Residue-level contacts at the interface:
Residue S116 in protein 2 contacts residue Y13 in protein 1 (closest heavy-atom distance 2.7 Å).
Residue Y84 in protein 2 contacts residue Y13 in protein 1 (closest heavy-atom distance 2.8 Å).
Residue W147 in protein 2 is in contact with residue Y13 in protein 1 (closest heavy-atom distance 3.8 Å).
Residue W147 in protein 2 contacts residue A12 in protein 1 (closest heavy-atom distance 3.0 Å).
Residue R97 in protein 2 contacts residue E3 in protein 1 (closest heavy-atom distance 2.8 Å).
Residue L81 in protein 2 is in contact with residue Y13 in protein 1 (closest heavy-atom distance 3.6 Å).
Residue R62 in protein 2 interacts with residue P4 in protein 1 (closest heavy-atom distance 4.3 Å).
Residue R62 in protein 2 interacts with residue L1 in protein 1 (closest heavy-atom distance 3.6 Å).
Residue T73 in protein 2 contacts residue A12 in protein 1 (closest heavy-atom distance 3.8 Å).
Residue Q96 in protein 2 is in contact with residue Y13 in protein 1 (closest heavy-atom distance 4.6 Å).
Residue N80 in protein 2 contacts residue Y13 in protein 1 (closest heavy-atom distance 3.0 Å).
Residue L163 in protein 2 interacts with residue L1 in protein 1 (closest heavy-atom distance 4.1 Å).
Residue Y123 in protein 2 is in contact with residue Y13 in protein 1 (closest heavy-atom distance 3.7 Å).
Residue T143 in protein 2 contacts residue Y13 in protein 1 (closest heavy-atom distance 2.7 Å).
Residue Y99 in protein 2 interacts with residue E3 in protein 1 (closest heavy-atom distance 3.0 Å).
Residue Y7 in protein 2 interacts with residue P2 in protein 1 (closest heavy-atom distance 3.2 Å).
Residue Y159 in protein 2 interacts with residue P4 in protein 1 (closest heavy-atom distance 3.6 Å).
Residue Y9 in protein 2 contacts residue E3 in protein 1 (closest heavy-atom distance 4.7 Å).
Residue L163 in protein 2 is in contact with residue P4 in protein 1 (closest heavy-atom distance 3.4 Å).
Residue I66 in protein 2 interacts with residue P2 in protein 1 (closest heavy-atom distance 4.1 Å).
Residue T73 in protein 2 is in contact with residue T11 in protein 1 (closest heavy-atom distance 4.3 Å).
Residue I95 in protein 2 interacts with residue Y13 in protein 1 (closest heavy-atom distance 3.9 Å).
Residue T69 in protein 2 contacts residue L10 in protein 1 (closest heavy-atom distance 4.3 Å).
Residue I124 in protein 2 interacts with residue Y13 in protein 1 (closest heavy-atom distance 4.6 Å).
Residue W167 in protein 2 interacts with residue L1 in protein 1 (closest heavy-atom distance 3.6 Å).
Residue N63 in protein 2 is in contact with residue L1 in protein 1 (closest heavy-atom distance 3.9 Å).
Residue Y99 in protein 2 interacts with residue P2 in protein 1 (closest heavy-atom distance 3.2 Å).
Residue F67 in protein 2 contacts residue P2 in protein 1 (closest heavy-atom distance 3.6 Å).
Residue Y7 in protein 2 interacts with residue L1 in protein 1 (closest heavy-atom distance 3.0 Å).
Residue I66 in protein 2 is in contact with residue E3 in protein 1 (closest heavy-atom distance 3.5 Å).
Residue Y171 in protein 2 is in contact with residue L1 in protein 1 (closest heavy-atom distance 2.7 Å).
Residue K146 in protein 2 interacts with residue A12 in protein 1 (closest heavy-atom distance 3.4 Å).
Residue Y9 in protein 2 interacts with residue P2 in protein 1 (closest heavy-atom distance 3.9 Å).
Residue E76 in protein 2 contacts residue A12 in protein 1 (closest heavy-atom distance 3.7 Å).
Residue R156 in protein 2 contacts residue E3 in protein 1 (closest heavy-atom distance 3.3 Å).
Residue R97 in protein 2 contacts residue Y13 in protein 1 (closest heavy-atom distance 3.9 Å).
Residue S77 in protein 2 interacts with residue Y13 in protein 1 (closest heavy-atom distance 2.9 Å).
Residue S77 in protein 2 contacts residue A12 in protein 1 (closest heavy-atom distance 3.5 Å).
Residue T69 in protein 2 interacts with residue L5 in protein 1 (closest heavy-atom distance 3.4 Å).
Residue M5 in protein 2 is in contact with residue L1 in protein 1 (closest heavy-atom distance 3.8 Å).
Residue A155 in protein 2 contacts residue E3 in protein 1 (closest heavy-atom distance 4.6 Å).
Residue Y59 in protein 2 contacts residue L1 in protein 1 (closest heavy-atom distance 4.0 Å).
Residue V152 in protein 2 is in contact with residue T11 in protein 1 (closest heavy-atom distance 3.7 Å).
Residue D114 in protein 2 contacts residue E3 in protein 1 (closest heavy-atom distance 4.7 Å).
Residue Y159 in protein 2 is in contact with residue E3 in protein 1 (closest heavy-atom distance 3.6 Å).
Residue I66 in protein 2 interacts with residue L5 in protein 1 (closest heavy-atom distance 4.2 Å).
Residue Y159 in protein 2 contacts residue L1 in protein 1 (closest heavy-atom distance 2.5 Å).
Residue Q65 in protein 2 interacts with residue L5 in protein 1 (closest heavy-atom distance 4.0 Å).
Residue K146 in protein 2 interacts with residue Y13 in protein 1 (closest heavy-atom distance 3.0 Å).
Residue Y159 in protein 2 is in contact with residue P2 in protein 1 (closest heavy-atom distance 3.5 Å).
Residue N70 in protein 2 contacts residue L10 in protein 1 (closest heavy-atom distance 3.6 Å).
Residue N63 in protein 2 interacts with residue P2 in protein 1 (closest heavy-atom distance 3.1 Å).
Residue I66 in protein 2 interacts with residue P4 in protein 1 (closest heavy-atom distance 3.8 Å).
Residue A150 in protein 2 contacts residue T11 in protein 1 (closest heavy-atom distance 3.8 Å).
Residue Y74 in protein 2 is in contact with residue Y13 in protein 1 (closest heavy-atom distance 3.2 Å).
Residue T73 in protein 2 is in contact with residue L10 in protein 1 (closest heavy-atom distance 3.6 Å).
Residue K146 in protein 2 interacts with residue T11 in protein 1 (closest heavy-atom distance 4.0 Å).
Residue W147 in protein 2 is in contact with residue T11 in protein 1 (closest heavy-atom distance 3.5 Å).
Residue N80 in protein 2 contacts residue A12 in protein 1 (closest heavy-atom distance 3.9 Å).
Residue N70 in protein 2 is in contact with residue L5 in protein 1 (closest heavy-atom distance 4.1 Å).

Sequence of protein 2:
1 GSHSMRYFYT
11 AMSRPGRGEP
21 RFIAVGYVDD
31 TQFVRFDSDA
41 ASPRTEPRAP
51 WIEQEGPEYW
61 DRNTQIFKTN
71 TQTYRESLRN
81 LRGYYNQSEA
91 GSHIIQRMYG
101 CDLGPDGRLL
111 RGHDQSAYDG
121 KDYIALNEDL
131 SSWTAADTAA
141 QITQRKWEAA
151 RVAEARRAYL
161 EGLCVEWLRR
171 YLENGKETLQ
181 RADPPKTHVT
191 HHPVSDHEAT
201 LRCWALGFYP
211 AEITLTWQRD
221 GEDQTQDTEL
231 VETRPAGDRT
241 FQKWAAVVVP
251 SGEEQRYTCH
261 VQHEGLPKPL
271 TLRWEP

Sequence of protein 1:
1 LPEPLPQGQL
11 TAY

The following describes two proteins that form a bound complex.